Sequence of chain B:
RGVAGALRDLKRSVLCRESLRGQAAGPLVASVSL

The following describes two proteins that form a bound complex.

Sequence of chain A:
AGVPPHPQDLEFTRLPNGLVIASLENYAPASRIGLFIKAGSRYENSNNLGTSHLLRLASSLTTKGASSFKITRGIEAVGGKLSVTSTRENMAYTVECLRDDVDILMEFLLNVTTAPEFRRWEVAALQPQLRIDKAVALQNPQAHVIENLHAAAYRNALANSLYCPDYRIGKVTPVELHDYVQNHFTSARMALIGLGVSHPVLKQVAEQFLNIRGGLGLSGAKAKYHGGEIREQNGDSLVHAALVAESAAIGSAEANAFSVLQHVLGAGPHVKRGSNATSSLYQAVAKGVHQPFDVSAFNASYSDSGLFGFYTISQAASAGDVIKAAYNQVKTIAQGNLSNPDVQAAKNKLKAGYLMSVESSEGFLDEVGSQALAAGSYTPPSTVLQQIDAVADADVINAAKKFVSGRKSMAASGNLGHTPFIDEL

Residue-level contacts at the interface:
Residue S97 in chain A interacts with residue S69 in chain B (closest heavy-atom distance 3.0 Å).
Residue Y296 in chain A interacts with residue R52 in chain B (closest heavy-atom distance 3.1 Å).
Residue D308 in chain A contacts residue L55 in chain B (closest heavy-atom distance 3.3 Å).
Residue Y177 in chain A interacts with residue A23 in chain B (closest heavy-atom distance 4.0 Å).
Residue F307 in chain A is in contact with residue R52 in chain B (closest heavy-atom distance 3.9 Å).
Residue D308 in chain A is in contact with residue A59 in chain B (closest heavy-atom distance 3.2 Å).
Residue I160 in chain A contacts residue A60 in chain B (closest heavy-atom distance 4.0 Å).
Residue Y296 in chain A is in contact with residue R56 in chain B (closest heavy-atom distance 3.6 Å).
Residue R70 in chain A interacts with residue A66 in chain B (closest heavy-atom distance 3.3 Å).
Residue F307 in chain A interacts with residue L55 in chain B (closest heavy-atom distance 3.5 Å).
Residue D308 in chain A is in contact with residue Q58 in chain B (closest heavy-atom distance 3.4 Å).
Residue S310 in chain A contacts residue A59 in chain B (closest heavy-atom distance 3.6 Å).
Residue V309 in chain A contacts residue R56 in chain B (closest heavy-atom distance 3.6 Å).
Residue L96 in chain A is in contact with residue L70 in chain B (closest heavy-atom distance 3.6 Å).
Residue E161 in chain A is in contact with residue L64 in chain B (closest heavy-atom distance 3.4 Å).
Residue A311 in chain A contacts residue G61 in chain B (closest heavy-atom distance 3.6 Å).
Residue T99 in chain A contacts residue A66 in chain B (closest heavy-atom distance 3.2 Å).
Residue P306 in chain A contacts residue C51 in chain B (closest heavy-atom distance 4.1 Å).
Residue F312 in chain A is in contact with residue G61 in chain B (closest heavy-atom distance 3.7 Å).
Residue A157 in chain A is in contact with residue L64 in chain B (closest heavy-atom distance 3.9 Å).
Residue R70 in chain A interacts with residue V68 in chain B (closest heavy-atom distance 3.9 Å).
Residue N313 in chain A interacts with residue P63 in chain B (closest heavy-atom distance 3.5 Å).
Residue Y325 in chain A contacts residue A59 in chain B (closest heavy-atom distance 3.6 Å).
Residue I327 in chain A interacts with residue L55 in chain B (closest heavy-atom distance 4.1 Å).
Residue L252 in chain A contacts residue L55 in chain B (closest heavy-atom distance 4.0 Å).
Residue A311 in chain A is in contact with residue A60 in chain B (closest heavy-atom distance 3.8 Å).
Residue G282 in chain A interacts with residue R56 in chain B (closest heavy-atom distance 3.4 Å).
Residue K95 in chain A is in contact with residue S69 in chain B (closest heavy-atom distance 3.9 Å).
Residue S97 in chain A interacts with residue V68 in chain B (closest heavy-atom distance 3.2 Å).
Residue F312 in chain A contacts residue A60 in chain B (closest heavy-atom distance 3.8 Å).
Residue S100 in chain A contacts residue A66 in chain B (closest heavy-atom distance 2.6 Å).
Residue N313 in chain A interacts with residue R27 in chain B (closest heavy-atom distance 4.0 Å).
Residue N154 in chain A is in contact with residue K46 in chain B (closest heavy-atom distance 2.9 Å).
Residue Q276 in chain A interacts with residue G61 in chain B (closest heavy-atom distance 3.3 Å).
Residue V98 in chain A is in contact with residue V68 in chain B (closest heavy-atom distance 2.9 Å).
Residue Y177 in chain A is in contact with residue A66 in chain B (closest heavy-atom distance 3.5 Å).
Residue Y325 in chain A is in contact with residue A60 in chain B (closest heavy-atom distance 3.5 Å).
Residue Q156 in chain A contacts residue Q58 in chain B (closest heavy-atom distance 2.9 Å).
Residue S310 in chain A interacts with residue A60 in chain B (closest heavy-atom distance 3.7 Å).
Residue Q305 in chain A contacts residue R52 in chain B (closest heavy-atom distance 3.7 Å).
Residue L71 in chain A is in contact with residue V68 in chain B (closest heavy-atom distance 3.6 Å).
Residue N290 in chain A interacts with residue R56 in chain B (closest heavy-atom distance 3.1 Å).
Residue V98 in chain A is in contact with residue S67 in chain B (closest heavy-atom distance 3.3 Å).
Residue V98 in chain A interacts with residue A66 in chain B (closest heavy-atom distance 3.9 Å).
Residue D308 in chain A interacts with residue R56 in chain B (closest heavy-atom distance 3.0 Å).
Residue P283 in chain A contacts residue R56 in chain B (closest heavy-atom distance 3.6 Å).
Residue A314 in chain A interacts with residue P63 in chain B (closest heavy-atom distance 3.9 Å).
Residue T99 in chain A contacts residue S67 in chain B (closest heavy-atom distance 3.4 Å).
Residue P283 in chain A interacts with residue G57 in chain B (closest heavy-atom distance 4.0 Å).
Residue N313 in chain A contacts residue G61 in chain B (closest heavy-atom distance 2.9 Å).
Residue L96 in chain A interacts with residue S69 in chain B (closest heavy-atom distance 3.5 Å).
Residue P306 in chain A is in contact with residue R52 in chain B (closest heavy-atom distance 3.7 Å).
Residue S100 in chain A is in contact with residue V65 in chain B (closest heavy-atom distance 3.7 Å).
Residue P306 in chain A interacts with residue L50 in chain B (closest heavy-atom distance 3.6 Å).
Residue D308 in chain A interacts with residue G57 in chain B (closest heavy-atom distance 3.4 Å).
Residue I327 in chain A is in contact with residue Q58 in chain B (closest heavy-atom distance 3.7 Å).
Residue P306 in chain A contacts residue L55 in chain B (closest heavy-atom distance 4.0 Å).
Residue L176 in chain A contacts residue L64 in chain B (closest heavy-atom distance 3.8 Å).
Residue F312 in chain A contacts residue P63 in chain B (closest heavy-atom distance 3.8 Å).
Residue I327 in chain A is in contact with residue A59 in chain B (closest heavy-atom distance 3.9 Å).